The following describes two proteins that form a bound complex.

Interface contacts:
Residue L349 in the first protein contacts residue Q99 in the second protein (closest heavy-atom distance 3.5 Å).
Residue P332 in the first protein contacts residue Q109 in the second protein (closest heavy-atom distance 4.9 Å).
Residue I124 in the first protein interacts with residue I85 in the second protein (closest heavy-atom distance 3.9 Å).
Residue L333 in the first protein interacts with residue L105 in the second protein (closest heavy-atom distance 3.7 Å).
Residue I113 in the first protein contacts residue A96 in the second protein (closest heavy-atom distance 4.4 Å).
Residue P337 in the first protein is in contact with residue Q109 in the second protein (closest heavy-atom distance 3.7 Å).
Residue L357 in the first protein is in contact with residue L89 in the second protein (closest heavy-atom distance 4.5 Å).
Residue P261 in the first protein interacts with residue E87 in the second protein (closest heavy-atom distance 3.5 Å).
Residue L120 in the first protein interacts with residue L89 in the second protein (closest heavy-atom distance 3.8 Å).
Residue V264 in the first protein interacts with residue V98 in the second protein (closest heavy-atom distance 3.9 Å).
Residue A269 in the first protein is in contact with residue D101 in the second protein (closest heavy-atom distance 3.4 Å).
Residue P114 in the first protein contacts residue A96 in the second protein (closest heavy-atom distance 4.4 Å).
Residue W259 in the first protein is in contact with residue E87 in the second protein (closest heavy-atom distance 3.7 Å).
Residue W259 in the first protein is in contact with residue L82 in the second protein (closest heavy-atom distance 3.8 Å).
Residue E111 in the first protein is in contact with residue I100 in the second protein (closest heavy-atom distance 3.7 Å).
Residue L275 in the first protein is in contact with residue A108 in the second protein (closest heavy-atom distance 3.3 Å).
Residue N266 in the first protein contacts residue D101 in the second protein (closest heavy-atom distance 4.3 Å).
Residue L333 in the first protein contacts residue Q109 in the second protein (closest heavy-atom distance 3.4 Å).
Residue L349 in the first protein contacts residue V95 in the second protein (closest heavy-atom distance 3.9 Å).
Residue L353 in the first protein is in contact with residue V92 in the second protein (closest heavy-atom distance 4.5 Å).
Residue I110 in the first protein interacts with residue I100 in the second protein (closest heavy-atom distance 3.7 Å).
Residue L121 in the first protein is in contact with residue K93 in the second protein (closest heavy-atom distance 3.5 Å).
Residue L353 in the first protein is in contact with residue V95 in the second protein (closest heavy-atom distance 4.7 Å).
Residue A272 in the first protein contacts residue L105 in the second protein (closest heavy-atom distance 3.6 Å).
Residue Y268 in the first protein contacts residue V98 in the second protein (closest heavy-atom distance 4.6 Å).
Residue L353 in the first protein interacts with residue A96 in the second protein (closest heavy-atom distance 4.6 Å).
Residue L357 in the first protein interacts with residue V92 in the second protein (closest heavy-atom distance 4.1 Å).
Residue W259 in the first protein contacts residue P84 in the second protein (closest heavy-atom distance 3.9 Å).
Residue I124 in the first protein interacts with residue L89 in the second protein (closest heavy-atom distance 4.8 Å).
Residue L121 in the first protein contacts residue P86 in the second protein (closest heavy-atom distance 3.9 Å).
Residue I110 in the first protein interacts with residue Q99 in the second protein (closest heavy-atom distance 3.6 Å).
Residue I110 in the first protein is in contact with residue L103 in the second protein (closest heavy-atom distance 3.9 Å).
Residue V264 in the first protein interacts with residue V95 in the second protein (closest heavy-atom distance 4.4 Å).
Residue L342 in the first protein contacts residue M102 in the second protein (closest heavy-atom distance 3.5 Å).
Residue N118 in the first protein is in contact with residue K93 in the second protein (closest heavy-atom distance 2.2 Å).
Residue I113 in the first protein contacts residue V92 in the second protein (closest heavy-atom distance 4.2 Å).
Residue V264 in the first protein interacts with residue N94 in the second protein (closest heavy-atom distance 3.6 Å).
Residue M271 in the first protein interacts with residue L105 in the second protein (closest heavy-atom distance 3.5 Å).
Residue P114 in the first protein interacts with residue Q97 in the second protein (closest heavy-atom distance 3.7 Å).
Residue A117 in the first protein interacts with residue K93 in the second protein (closest heavy-atom distance 3.4 Å).
Residue L121 in the first protein is in contact with residue R90 in the second protein (closest heavy-atom distance 4.8 Å).
Residue P337 in the first protein is in contact with residue L106 in the second protein (closest heavy-atom distance 4.3 Å).
Residue L121 in the first protein is in contact with residue L89 in the second protein (closest heavy-atom distance 4.0 Å).
Residue L342 in the first protein is in contact with residue L106 in the second protein (closest heavy-atom distance 4.8 Å).
Residue A117 in the first protein is in contact with residue L89 in the second protein (closest heavy-atom distance 4.5 Å).
Residue H346 in the first protein is in contact with residue M102 in the second protein (closest heavy-atom distance 4.2 Å).
Residue Y268 in the first protein contacts residue D101 in the second protein (closest heavy-atom distance 4.2 Å).
Residue Y268 in the first protein contacts residue L105 in the second protein (closest heavy-atom distance 3.7 Å).
Residue Y268 in the first protein contacts residue M102 in the second protein (closest heavy-atom distance 3.8 Å).
Residue P114 in the first protein contacts residue I100 in the second protein (closest heavy-atom distance 4.7 Å).
Residue T262 in the first protein is in contact with residue L91 in the second protein (closest heavy-atom distance 3.5 Å).
Residue T265 in the first protein contacts residue V98 in the second protein (closest heavy-atom distance 4.8 Å).
Residue H346 in the first protein interacts with residue L103 in the second protein (closest heavy-atom distance 3.8 Å).
Residue L275 in the first protein interacts with residue L105 in the second protein (closest heavy-atom distance 4.5 Å).
Residue H346 in the first protein contacts residue Q99 in the second protein (closest heavy-atom distance 3.1 Å).
Residue W259 in the first protein contacts residue S83 in the second protein (closest heavy-atom distance 4.2 Å).
Residue V264 in the first protein contacts residue L91 in the second protein (closest heavy-atom distance 4.5 Å).
Residue N266 in the first protein is in contact with residue V98 in the second protein (closest heavy-atom distance 3.5 Å).
Residue I110 in the first protein interacts with residue A96 in the second protein (closest heavy-atom distance 4.8 Å).
Residue P114 in the first protein is in contact with residue K93 in the second protein (closest heavy-atom distance 4.1 Å).

Sequence of the first protein:
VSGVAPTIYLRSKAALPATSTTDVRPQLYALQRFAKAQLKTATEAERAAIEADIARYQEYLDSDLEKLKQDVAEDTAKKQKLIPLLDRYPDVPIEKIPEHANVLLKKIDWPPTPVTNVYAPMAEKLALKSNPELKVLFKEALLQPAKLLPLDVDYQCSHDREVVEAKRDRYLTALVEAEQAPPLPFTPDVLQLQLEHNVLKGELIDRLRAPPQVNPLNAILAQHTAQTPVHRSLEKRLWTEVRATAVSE

Sequence of the second protein:
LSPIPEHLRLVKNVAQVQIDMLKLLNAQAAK